Sequence of chain A:
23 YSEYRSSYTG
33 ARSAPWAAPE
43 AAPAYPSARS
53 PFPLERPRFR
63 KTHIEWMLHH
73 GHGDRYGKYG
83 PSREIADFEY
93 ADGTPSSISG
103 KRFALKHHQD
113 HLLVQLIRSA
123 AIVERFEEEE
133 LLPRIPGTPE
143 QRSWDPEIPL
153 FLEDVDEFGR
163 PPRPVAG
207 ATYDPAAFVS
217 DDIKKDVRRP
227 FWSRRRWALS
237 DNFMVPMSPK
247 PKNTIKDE

Sequence of chain B:
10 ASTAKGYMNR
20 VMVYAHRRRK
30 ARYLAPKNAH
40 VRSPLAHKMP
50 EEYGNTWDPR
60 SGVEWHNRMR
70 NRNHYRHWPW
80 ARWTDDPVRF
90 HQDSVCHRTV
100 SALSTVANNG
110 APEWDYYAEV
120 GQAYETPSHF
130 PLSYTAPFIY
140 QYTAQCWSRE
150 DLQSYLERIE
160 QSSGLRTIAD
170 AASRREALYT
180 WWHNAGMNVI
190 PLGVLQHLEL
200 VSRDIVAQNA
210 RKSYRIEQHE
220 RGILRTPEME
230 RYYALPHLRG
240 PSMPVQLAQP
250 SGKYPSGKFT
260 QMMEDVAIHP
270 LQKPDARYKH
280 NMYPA

This data describes a binding interaction between two proteins.

Residue-level contacts at the interface:
Residue L237 in chain B is in contact with residue A207 in chain A (closest heavy-atom distance 3.2 Å).
Residue A233 in chain B contacts residue F160 in chain A (closest heavy-atom distance 3.7 Å).
Residue Y231 in chain B is in contact with residue L152 in chain A (closest heavy-atom distance 3.4 Å).
Residue H218 in chain B interacts with residue D158 in chain A (closest heavy-atom distance 2.5 Å).
Residue P235 in chain B interacts with residue F160 in chain A (closest heavy-atom distance 4.2 Å).
Residue E124 in chain B is in contact with residue E155 in chain A (closest heavy-atom distance 4.5 Å).
Residue L237 in chain B interacts with residue P166 in chain A (closest heavy-atom distance 3.5 Å).
Residue Y231 in chain B is in contact with residue D158 in chain A (closest heavy-atom distance 4.4 Å).
Residue M262 in chain B contacts residue R231 in chain A (closest heavy-atom distance 4.7 Å).
Residue Y231 in chain B contacts residue G161 in chain A (closest heavy-atom distance 4.9 Å).
Residue R224 in chain B is in contact with residue L154 in chain A (closest heavy-atom distance 3.9 Å).
Residue H236 in chain B is in contact with residue D158 in chain A (closest heavy-atom distance 3.3 Å).
Residue H218 in chain B contacts residue E159 in chain A (closest heavy-atom distance 3.6 Å).
Residue E219 in chain B is in contact with residue G161 in chain A (closest heavy-atom distance 3.7 Å).
Residue S241 in chain B contacts residue T208 in chain A (closest heavy-atom distance 4.4 Å).
Residue P226 in chain B is in contact with residue L154 in chain A (closest heavy-atom distance 4.0 Å).
Residue P226 in chain B is in contact with residue F153 in chain A (closest heavy-atom distance 3.7 Å).
Residue T225 in chain B interacts with residue L154 in chain A (closest heavy-atom distance 4.3 Å).
Residue R238 in chain B contacts residue P166 in chain A (closest heavy-atom distance 2.9 Å).
Residue Y231 in chain B is in contact with residue L154 in chain A (closest heavy-atom distance 3.5 Å).
Residue M261 in chain B is in contact with residue R232 in chain A (closest heavy-atom distance 4.4 Å).
Residue I215 in chain B contacts residue V157 in chain A (closest heavy-atom distance 3.8 Å).
Residue H236 in chain B interacts with residue P164 in chain A (closest heavy-atom distance 3.4 Å).
Residue M262 in chain B contacts residue P226 in chain A (closest heavy-atom distance 4.1 Å).
Residue M262 in chain B is in contact with residue S236 in chain A (closest heavy-atom distance 3.5 Å).
Residue R238 in chain B is in contact with residue R165 in chain A (closest heavy-atom distance 3.1 Å).
Residue S241 in chain B is in contact with residue F214 in chain A (closest heavy-atom distance 4.1 Å).
Residue P226 in chain B interacts with residue L152 in chain A (closest heavy-atom distance 4.3 Å).
Residue E227 in chain B interacts with residue P141 in chain A (closest heavy-atom distance 4.8 Å).
Residue H218 in chain B interacts with residue V157 in chain A (closest heavy-atom distance 3.3 Å).
Residue Q260 in chain B interacts with residue L235 in chain A (closest heavy-atom distance 3.7 Å).
Residue E219 in chain B interacts with residue R162 in chain A (closest heavy-atom distance 3.5 Å).
Residue Y231 in chain B is in contact with residue F160 in chain A (closest heavy-atom distance 4.4 Å).
Residue H218 in chain B interacts with residue G161 in chain A (closest heavy-atom distance 3.2 Å).
Residue L237 in chain B interacts with residue Y209 in chain A (closest heavy-atom distance 3.8 Å).
Residue R238 in chain B interacts with residue A207 in chain A (closest heavy-atom distance 4.9 Å).
Residue E263 in chain B is in contact with residue R232 in chain A (closest heavy-atom distance 4.1 Å).
Residue R238 in chain B is in contact with residue R162 in chain A (closest heavy-atom distance 3.4 Å).
Residue H236 in chain B is in contact with residue P163 in chain A (closest heavy-atom distance 4.7 Å).
Residue I215 in chain B is in contact with residue D156 in chain A (closest heavy-atom distance 4.1 Å).
Residue H236 in chain B is in contact with residue R162 in chain A (closest heavy-atom distance 3.2 Å).
Residue E227 in chain B is in contact with residue R144 in chain A (closest heavy-atom distance 2.5 Å).
Residue Y231 in chain B interacts with residue E159 in chain A (closest heavy-atom distance 2.2 Å).
Residue T225 in chain B is in contact with residue L152 in chain A (closest heavy-atom distance 3.9 Å).
Residue M242 in chain B is in contact with residue F214 in chain A (closest heavy-atom distance 3.4 Å).
Residue H218 in chain B is in contact with residue R162 in chain A (closest heavy-atom distance 4.1 Å).
Residue L234 in chain B contacts residue F160 in chain A (closest heavy-atom distance 3.3 Å).
Residue L237 in chain B contacts residue T208 in chain A (closest heavy-atom distance 4.3 Å).
Residue L223 in chain B is in contact with residue F160 in chain A (closest heavy-atom distance 4.3 Å).
Residue E219 in chain B contacts residue P163 in chain A (closest heavy-atom distance 3.8 Å).
Residue R220 in chain B contacts residue R162 in chain A (closest heavy-atom distance 4.5 Å).
Residue M262 in chain B interacts with residue R232 in chain A (closest heavy-atom distance 2.7 Å).
Residue L223 in chain B contacts residue G161 in chain A (closest heavy-atom distance 3.4 Å).
Residue M262 in chain B interacts with residue L235 in chain A (closest heavy-atom distance 4.1 Å).
Residue L223 in chain B interacts with residue E159 in chain A (closest heavy-atom distance 3.9 Å).
Residue M261 in chain B interacts with residue R231 in chain A (closest heavy-atom distance 3.2 Å).
Residue H218 in chain B contacts residue L154 in chain A (closest heavy-atom distance 3.7 Å).
Residue S241 in chain B is in contact with residue Y209 in chain A (closest heavy-atom distance 4.0 Å).
Residue E219 in chain B contacts residue V157 in chain A (closest heavy-atom distance 4.5 Å).
Residue H236 in chain B interacts with residue F160 in chain A (closest heavy-atom distance 3.6 Å).